The following describes two proteins that form a bound complex.

Contacts between the two chains:
Residue I389 in protein 1 contacts residue K358 in protein 2 (closest heavy-atom distance 3.2 Å).
Residue R205 in protein 1 is in contact with residue M340 in protein 2 (closest heavy-atom distance 3.0 Å).
Residue A138 in protein 1 is in contact with residue K344 in protein 2 (closest heavy-atom distance 3.3 Å).
Residue P163 in protein 1 interacts with residue E118 in protein 2 (closest heavy-atom distance 3.3 Å).
Residue P357 in protein 1 contacts residue V351 in protein 2 (closest heavy-atom distance 3.5 Å).
Residue K133 in protein 1 is in contact with residue Q348 in protein 2 (closest heavy-atom distance 3.2 Å).
Residue N107 in protein 1 is in contact with residue P144 in protein 2 (closest heavy-atom distance 3.1 Å).
Residue Y388 in protein 1 interacts with residue I354 in protein 2 (closest heavy-atom distance 3.4 Å).
Residue F186 in protein 1 contacts residue P99 in protein 2 (closest heavy-atom distance 3.4 Å).
Residue T158 in protein 1 is in contact with residue Y113 in protein 2 (closest heavy-atom distance 3.4 Å).
Residue P472 in protein 1 contacts residue Q348 in protein 2 (closest heavy-atom distance 3.4 Å).
Residue G136 in protein 1 interacts with residue Y345 in protein 2 (closest heavy-atom distance 3.3 Å).
Residue A130 in protein 1 contacts residue I354 in protein 2 (closest heavy-atom distance 3.6 Å).
Residue C114 in protein 1 contacts residue R122 in protein 2 (closest heavy-atom distance 3.4 Å).
Residue P134 in protein 1 interacts with residue A346 in protein 2 (closest heavy-atom distance 3.6 Å).
Residue T162 in protein 1 is in contact with residue D116 in protein 2 (closest heavy-atom distance 3.1 Å).
Residue P134 in protein 1 interacts with residue Q348 in protein 2 (closest heavy-atom distance 3.2 Å).
Residue L137 in protein 1 interacts with residue Y345 in protein 2 (closest heavy-atom distance 3.5 Å).
Residue T207 in protein 1 interacts with residue M340 in protein 2 (closest heavy-atom distance 3.6 Å).
Residue L406 in protein 1 interacts with residue I354 in protein 2 (closest heavy-atom distance 3.5 Å).
Residue I389 in protein 1 contacts residue L361 in protein 2 (closest heavy-atom distance 3.5 Å).
Residue C157 in protein 1 interacts with residue C92 in protein 2 (closest heavy-atom distance 2.0 Å).
Residue E154 in protein 1 is in contact with residue R122 in protein 2 (closest heavy-atom distance 3.1 Å).
Residue T158 in protein 1 interacts with residue V117 in protein 2 (closest heavy-atom distance 3.3 Å).
Residue G111 in protein 1 interacts with residue S146 in protein 2 (closest heavy-atom distance 3.0 Å).
Residue N118 in protein 1 interacts with residue E125 in protein 2 (closest heavy-atom distance 2.8 Å).
Residue N118 in protein 1 is in contact with residue K147 in protein 2 (closest heavy-atom distance 3.0 Å).
Residue N107 in protein 1 contacts residue S142 in protein 2 (closest heavy-atom distance 3.2 Å).
Residue C206 in protein 1 is in contact with residue L343 in protein 2 (closest heavy-atom distance 2.5 Å).
Residue T162 in protein 1 interacts with residue V117 in protein 2 (closest heavy-atom distance 3.5 Å).
Residue T162 in protein 1 interacts with residue D115 in protein 2 (closest heavy-atom distance 3.1 Å).
Residue P472 in protein 1 is in contact with residue Y345 in protein 2 (closest heavy-atom distance 3.6 Å).
Residue P433 in protein 1 contacts residue Y124 in protein 2 (closest heavy-atom distance 3.3 Å).
Residue R153 in protein 1 is in contact with residue Y124 in protein 2 (closest heavy-atom distance 3.3 Å).
Residue E159 in protein 1 contacts residue V119 in protein 2 (closest heavy-atom distance 3.3 Å).
Residue C157 in protein 1 interacts with residue Y113 in protein 2 (closest heavy-atom distance 3.3 Å).
Residue C206 in protein 1 interacts with residue P342 in protein 2 (closest heavy-atom distance 3.2 Å).
Residue K133 in protein 1 contacts residue E347 in protein 2 (closest heavy-atom distance 3.2 Å).
Residue E159 in protein 1 contacts residue R122 in protein 2 (closest heavy-atom distance 2.8 Å).
Residue T432 in protein 1 interacts with residue Y124 in protein 2 (closest heavy-atom distance 3.5 Å).
Residue R153 in protein 1 interacts with residue R54 in protein 2 (closest heavy-atom distance 3.6 Å).
Residue T158 in protein 1 is in contact with residue G114 in protein 2 (closest heavy-atom distance 3.4 Å).
Residue E159 in protein 1 interacts with residue Y113 in protein 2 (closest heavy-atom distance 3.0 Å).
Residue Y388 in protein 1 is in contact with residue Q357 in protein 2 (closest heavy-atom distance 3.4 Å).
Residue K103 in protein 1 interacts with residue S142 in protein 2 (closest heavy-atom distance 3.6 Å).
Residue L135 in protein 1 interacts with residue Q348 in protein 2 (closest heavy-atom distance 3.5 Å).
Residue N160 in protein 1 contacts residue R122 in protein 2 (closest heavy-atom distance 3.1 Å).
Residue K166 in protein 1 contacts residue E118 in protein 2 (closest heavy-atom distance 2.8 Å).
Residue V156 in protein 1 interacts with residue C92 in protein 2 (closest heavy-atom distance 3.5 Å).
Residue D434 in protein 1 is in contact with residue R54 in protein 2 (closest heavy-atom distance 3.4 Å).
Residue F480 in protein 1 contacts residue Q348 in protein 2 (closest heavy-atom distance 3.5 Å).
Residue K165 in protein 1 interacts with residue D115 in protein 2 (closest heavy-atom distance 3.4 Å).
Residue C114 in protein 1 contacts residue E118 in protein 2 (closest heavy-atom distance 3.2 Å).
Residue V155 in protein 1 interacts with residue R122 in protein 2 (closest heavy-atom distance 2.4 Å).
Residue C114 in protein 1 interacts with residue V119 in protein 2 (closest heavy-atom distance 3.4 Å).
Residue Y388 in protein 1 is in contact with residue K358 in protein 2 (closest heavy-atom distance 3.4 Å).
Residue W461 in protein 1 interacts with residue Y345 in protein 2 (closest heavy-atom distance 3.5 Å).
Residue T162 in protein 1 is in contact with residue E118 in protein 2 (closest heavy-atom distance 3.3 Å).
Residue D434 in protein 1 contacts residue Y124 in protein 2 (closest heavy-atom distance 2.6 Å).
Residue G111 in protein 1 interacts with residue P144 in protein 2 (closest heavy-atom distance 3.5 Å).

Sequence of protein 1:
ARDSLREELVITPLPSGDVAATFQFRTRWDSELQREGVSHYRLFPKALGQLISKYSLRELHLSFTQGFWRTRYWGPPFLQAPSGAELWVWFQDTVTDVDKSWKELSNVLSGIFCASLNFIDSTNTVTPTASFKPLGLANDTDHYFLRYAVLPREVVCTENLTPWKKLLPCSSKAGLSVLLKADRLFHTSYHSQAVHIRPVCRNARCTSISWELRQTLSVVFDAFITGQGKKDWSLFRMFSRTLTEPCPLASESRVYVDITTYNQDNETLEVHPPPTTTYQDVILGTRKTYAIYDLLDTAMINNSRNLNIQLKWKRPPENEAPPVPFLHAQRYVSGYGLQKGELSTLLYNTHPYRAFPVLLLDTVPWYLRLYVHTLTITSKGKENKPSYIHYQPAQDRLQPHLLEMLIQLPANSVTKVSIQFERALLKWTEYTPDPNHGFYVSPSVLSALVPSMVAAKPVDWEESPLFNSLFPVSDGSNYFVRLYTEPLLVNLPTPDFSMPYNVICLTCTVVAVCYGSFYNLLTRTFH

Sequence of protein 2:
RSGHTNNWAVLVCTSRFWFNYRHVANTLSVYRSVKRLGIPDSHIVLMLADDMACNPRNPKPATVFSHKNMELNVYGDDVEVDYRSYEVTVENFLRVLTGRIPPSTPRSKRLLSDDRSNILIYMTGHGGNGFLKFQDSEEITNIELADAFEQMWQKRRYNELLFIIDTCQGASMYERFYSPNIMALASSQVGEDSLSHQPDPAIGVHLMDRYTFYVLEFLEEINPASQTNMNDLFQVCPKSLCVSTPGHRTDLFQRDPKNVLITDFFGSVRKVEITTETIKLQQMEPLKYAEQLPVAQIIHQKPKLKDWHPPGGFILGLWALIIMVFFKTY